Sequence of chain A:
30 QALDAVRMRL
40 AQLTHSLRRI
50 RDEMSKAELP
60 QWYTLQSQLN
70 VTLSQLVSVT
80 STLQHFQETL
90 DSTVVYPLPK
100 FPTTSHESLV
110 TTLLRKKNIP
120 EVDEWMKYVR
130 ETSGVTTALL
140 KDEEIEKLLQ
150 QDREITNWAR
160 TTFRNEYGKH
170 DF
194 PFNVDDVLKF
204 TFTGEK

The following describes two proteins that form a bound complex.

Sequence of chain B:
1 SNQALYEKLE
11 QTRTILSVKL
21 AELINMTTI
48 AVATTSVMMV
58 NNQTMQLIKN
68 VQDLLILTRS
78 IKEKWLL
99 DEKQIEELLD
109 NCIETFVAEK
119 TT

Residue-level contacts at the interface:
Residue T79 in chain A contacts residue T52 in chain B (closest heavy-atom distance 4.6 Å).
Residue T155 in chain A interacts with residue T28 in chain B (closest heavy-atom distance 4.7 Å).